Interface contacts:
Residue Q49 in the first protein is in contact with residue I50 in the second protein (closest heavy-atom distance 3.8 Å).
Residue L64 in the first protein interacts with residue L64 in the second protein (closest heavy-atom distance 3.9 Å).
Residue L60 in the first protein contacts residue I57 in the second protein (closest heavy-atom distance 3.9 Å).
Residue S56 in the first protein interacts with residue E61 in the second protein (closest heavy-atom distance 4.1 Å).
Residue Q53 in the first protein contacts residue N54 in the second protein (closest heavy-atom distance 2.8 Å).
Residue S35 in the first protein interacts with residue K40 in the second protein (closest heavy-atom distance 2.8 Å).
Residue I29 in the first protein is in contact with residue N26 in the second protein (closest heavy-atom distance 3.7 Å).
Residue L36 in the first protein interacts with residue L37 in the second protein (closest heavy-atom distance 3.5 Å).
Residue L8 in the first protein interacts with residue L8 in the second protein (closest heavy-atom distance 3.8 Å).
Residue L33 in the first protein is in contact with residue L33 in the second protein (closest heavy-atom distance 3.6 Å).
Residue E42 in the first protein is in contact with residue E44 in the second protein (closest heavy-atom distance 3.2 Å).
Residue Q53 in the first protein contacts residue Q53 in the second protein (closest heavy-atom distance 3.2 Å).
Residue D25 in the first protein is in contact with residue H23 in the second protein (closest heavy-atom distance 4.3 Å).
Residue I22 in the first protein interacts with residue L19 in the second protein (closest heavy-atom distance 3.9 Å).
Residue I15 in the first protein interacts with residue I15 in the second protein (closest heavy-atom distance 3.7 Å).
Residue L36 in the first protein interacts with residue L36 in the second protein (closest heavy-atom distance 4.1 Å).
Residue I15 in the first protein contacts residue V12 in the second protein (closest heavy-atom distance 4.3 Å).
Residue I22 in the first protein contacts residue N26 in the second protein (closest heavy-atom distance 3.7 Å).
Residue K32 in the first protein is in contact with residue L33 in the second protein (closest heavy-atom distance 3.9 Å).
Residue I29 in the first protein contacts residue I29 in the second protein (closest heavy-atom distance 3.7 Å).
Residue L19 in the first protein interacts with residue L19 in the second protein (closest heavy-atom distance 3.5 Å).
Residue L60 in the first protein interacts with residue L60 in the second protein (closest heavy-atom distance 3.8 Å).
Residue K32 in the first protein contacts residue E34 in the second protein (closest heavy-atom distance 2.4 Å).
Residue L8 in the first protein interacts with residue V12 in the second protein (closest heavy-atom distance 4.1 Å).
Residue H63 in the first protein interacts with residue L64 in the second protein (closest heavy-atom distance 4.2 Å).
Residue I46 in the first protein contacts residue I46 in the second protein (closest heavy-atom distance 3.9 Å).
Residue L39 in the first protein contacts residue K40 in the second protein (closest heavy-atom distance 3.5 Å).
Residue E7 in the first protein contacts residue F9 in the second protein (closest heavy-atom distance 3.2 Å).
Residue D11 in the first protein is in contact with residue Q13 in the second protein (closest heavy-atom distance 4.0 Å).
Residue E42 in the first protein contacts residue V43 in the second protein (closest heavy-atom distance 4.1 Å).
Residue I67 in the first protein contacts residue I67 in the second protein (closest heavy-atom distance 4.4 Å).
Residue D25 in the first protein is in contact with residue Q27 in the second protein (closest heavy-atom distance 4.2 Å).
Residue I46 in the first protein interacts with residue V43 in the second protein (closest heavy-atom distance 3.9 Å).
Residue A18 in the first protein interacts with residue L19 in the second protein (closest heavy-atom distance 4.3 Å).
Residue V43 in the first protein contacts residue V43 in the second protein (closest heavy-atom distance 3.8 Å).
Residue L39 in the first protein is in contact with residue L39 in the second protein (closest heavy-atom distance 3.7 Å).
Residue E42 in the first protein contacts residue K47 in the second protein (closest heavy-atom distance 2.5 Å).
Residue D11 in the first protein interacts with residue K16 in the second protein (closest heavy-atom distance 3.5 Å).
Residue H63 in the first protein is in contact with residue M68 in the second protein (closest heavy-atom distance 3.7 Å).
Residue S56 in the first protein contacts residue I57 in the second protein (closest heavy-atom distance 4.0 Å).
Residue L39 in the first protein interacts with residue V43 in the second protein (closest heavy-atom distance 4.1 Å).
Residue Q53 in the first protein interacts with residue I50 in the second protein (closest heavy-atom distance 3.2 Å).
Residue N26 in the first protein interacts with residue N26 in the second protein (closest heavy-atom distance 3.6 Å).
Residue I22 in the first protein contacts residue I22 in the second protein (closest heavy-atom distance 3.8 Å).
Residue I50 in the first protein is in contact with residue I50 in the second protein (closest heavy-atom distance 3.7 Å).
Residue D11 in the first protein interacts with residue V12 in the second protein (closest heavy-atom distance 3.9 Å).
Residue S35 in the first protein is in contact with residue L37 in the second protein (closest heavy-atom distance 3.7 Å).
Residue I67 in the first protein interacts with residue M68 in the second protein (closest heavy-atom distance 3.4 Å).
Residue K28 in the first protein contacts residue I30 in the second protein (closest heavy-atom distance 4.0 Å).
Residue I29 in the first protein interacts with residue L33 in the second protein (closest heavy-atom distance 3.6 Å).
Residue S66 in the first protein interacts with residue M68 in the second protein (closest heavy-atom distance 3.9 Å).
Residue I57 in the first protein is in contact with residue I57 in the second protein (closest heavy-atom distance 3.4 Å).
Residue L60 in the first protein interacts with residue L64 in the second protein (closest heavy-atom distance 3.5 Å).
Residue K32 in the first protein contacts residue L37 in the second protein (closest heavy-atom distance 3.9 Å).
Residue L60 in the first protein interacts with residue E61 in the second protein (closest heavy-atom distance 3.2 Å).
Residue I15 in the first protein is in contact with residue K16 in the second protein (closest heavy-atom distance 4.3 Å).
Residue I29 in the first protein is in contact with residue I30 in the second protein (closest heavy-atom distance 3.6 Å).
Residue I15 in the first protein interacts with residue L19 in the second protein (closest heavy-atom distance 3.8 Å).
Residue D25 in the first protein interacts with residue N26 in the second protein (closest heavy-atom distance 4.2 Å).
Residue L36 in the first protein contacts residue L33 in the second protein (closest heavy-atom distance 3.6 Å).

The following describes two proteins that form a bound complex.

Sequence of the second protein:
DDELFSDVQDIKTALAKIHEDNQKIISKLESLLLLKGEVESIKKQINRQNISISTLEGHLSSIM

Sequence of the first protein:
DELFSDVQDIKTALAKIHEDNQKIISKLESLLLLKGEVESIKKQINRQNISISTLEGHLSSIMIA